These two protein chains interact to form a complex.

Residue-level contacts at the interface:
Residue K78 in chain B contacts residue Y3 in chain A (closest heavy-atom distance 3.8 Å).
Residue N163 in chain B contacts residue P7 in chain A (closest heavy-atom distance 3.9 Å).
Residue W123 in chain B is in contact with residue P7 in chain A (closest heavy-atom distance 3.6 Å).
Residue T224 in chain B contacts residue V6 in chain A (closest heavy-atom distance 3.7 Å).
Residue N250 in chain B interacts with residue Y3 in chain A (closest heavy-atom distance 4.3 Å).
Residue R121 in chain B interacts with residue R2 in chain A (closest heavy-atom distance 3.8 Å).
Residue K249 in chain B interacts with residue R2 in chain A (closest heavy-atom distance 3.4 Å).
Residue A182 in chain B contacts residue P7 in chain A (closest heavy-atom distance 4.2 Å).
Residue N250 in chain B is in contact with residue V6 in chain A (closest heavy-atom distance 3.5 Å).
Residue V47 in chain B interacts with residue Y3 in chain A (closest heavy-atom distance 3.6 Å).
Residue K249 in chain B is in contact with residue V5 in chain A (closest heavy-atom distance 3.8 Å).
Residue W123 in chain B contacts residue V5 in chain A (closest heavy-atom distance 3.6 Å).
Residue S209 in chain B interacts with residue V6 in chain A (closest heavy-atom distance 3.9 Å).
Residue Y97 in chain B is in contact with residue Y3 in chain A (closest heavy-atom distance 3.4 Å).
Residue A207 in chain B interacts with residue P7 in chain A (closest heavy-atom distance 3.4 Å).
Residue F251 in chain B contacts residue A4 in chain A (closest heavy-atom distance 2.9 Å).
Residue F251 in chain B contacts residue V5 in chain A (closest heavy-atom distance 3.7 Å).
Residue W123 in chain B contacts residue A4 in chain A (closest heavy-atom distance 4.5 Å).
Residue F251 in chain B is in contact with residue P7 in chain A (closest heavy-atom distance 4.0 Å).
Residue K249 in chain B interacts with residue A4 in chain A (closest heavy-atom distance 4.4 Å).
Residue N250 in chain B contacts residue V5 in chain A (closest heavy-atom distance 3.9 Å).
Residue C165 in chain B is in contact with residue V6 in chain A (closest heavy-atom distance 4.0 Å).
Residue I28 in chain B is in contact with residue Y3 in chain A (closest heavy-atom distance 3.9 Å).
Residue A207 in chain B is in contact with residue D8 in chain A (closest heavy-atom distance 4.4 Å).
Residue F302 in chain B contacts residue Y3 in chain A (closest heavy-atom distance 4.6 Å).
Residue Y97 in chain B interacts with residue R2 in chain A (closest heavy-atom distance 4.3 Å).
Residue C165 in chain B contacts residue P7 in chain A (closest heavy-atom distance 3.8 Å).
Residue K249 in chain B interacts with residue V6 in chain A (closest heavy-atom distance 3.0 Å).
Residue D140 in chain B contacts residue P7 in chain A (closest heavy-atom distance 3.5 Å).
Residue A182 in chain B interacts with residue D8 in chain A (closest heavy-atom distance 3.8 Å).
Residue A207 in chain B contacts residue V6 in chain A (closest heavy-atom distance 3.6 Å).
Residue N250 in chain B contacts residue A4 in chain A (closest heavy-atom distance 3.1 Å).
Residue Y97 in chain B contacts residue A4 in chain A (closest heavy-atom distance 2.9 Å).
Residue F251 in chain B is in contact with residue V6 in chain A (closest heavy-atom distance 3.6 Å).
Residue F302 in chain B contacts residue A4 in chain A (closest heavy-atom distance 4.0 Å).
Residue I28 in chain B is in contact with residue A4 in chain A (closest heavy-atom distance 4.1 Å).

Sequence of chain B:
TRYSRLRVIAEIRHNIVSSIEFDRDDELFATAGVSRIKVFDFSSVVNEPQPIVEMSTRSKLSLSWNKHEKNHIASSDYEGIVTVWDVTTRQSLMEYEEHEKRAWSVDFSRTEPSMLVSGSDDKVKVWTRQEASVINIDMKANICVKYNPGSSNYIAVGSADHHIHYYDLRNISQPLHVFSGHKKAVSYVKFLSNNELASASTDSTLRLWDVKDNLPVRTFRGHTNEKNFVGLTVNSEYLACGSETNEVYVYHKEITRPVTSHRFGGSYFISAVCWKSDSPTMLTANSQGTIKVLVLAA

Sequence of chain A:
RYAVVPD